The following describes two proteins that form a bound complex.

Contacts between the two chains:
Residue V81 in the second protein contacts residue G16 in the first protein (closest heavy-atom distance 4.2 Å).
Residue V81 in the second protein contacts residue W15 in the first protein (closest heavy-atom distance 3.7 Å).
Residue Y130 in the second protein is in contact with residue T9 in the first protein (closest heavy-atom distance 3.7 Å).
Residue Y126 in the second protein contacts residue W15 in the first protein (closest heavy-atom distance 3.0 Å).
Residue L131 in the second protein interacts with residue I11 in the first protein (closest heavy-atom distance 4.9 Å).
Residue V80 in the second protein is in contact with residue A17 in the first protein (closest heavy-atom distance 4.6 Å).
Residue L106 in the second protein contacts residue W15 in the first protein (closest heavy-atom distance 4.2 Å).
Residue L131 in the second protein interacts with residue V10 in the first protein (closest heavy-atom distance 2.9 Å).
Residue L131 in the second protein contacts residue T9 in the first protein (closest heavy-atom distance 3.4 Å).
Residue V79 in the second protein interacts with residue G16 in the first protein (closest heavy-atom distance 3.8 Å).
Residue S128 in the second protein is in contact with residue V12 in the first protein (closest heavy-atom distance 3.3 Å).
Residue D125 in the second protein is in contact with residue A17 in the first protein (closest heavy-atom distance 2.7 Å).
Residue D125 in the second protein interacts with residue G16 in the first protein (closest heavy-atom distance 3.4 Å).
Residue K117 in the second protein contacts residue I11 in the first protein (closest heavy-atom distance 4.4 Å).
Residue A8 in the second protein contacts residue T9 in the first protein (closest heavy-atom distance 3.9 Å).
Residue F127 in the second protein is in contact with residue G13 in the first protein (closest heavy-atom distance 4.4 Å).
Residue S128 in the second protein interacts with residue I11 in the first protein (closest heavy-atom distance 4.0 Å).
Residue D125 in the second protein is in contact with residue W15 in the first protein (closest heavy-atom distance 4.2 Å).
Residue Y126 in the second protein interacts with residue A17 in the first protein (closest heavy-atom distance 3.5 Å).
Residue M129 in the second protein is in contact with residue V10 in the first protein (closest heavy-atom distance 4.0 Å).
Residue Y126 in the second protein is in contact with residue G16 in the first protein (closest heavy-atom distance 4.1 Å).
Residue F127 in the second protein interacts with residue V12 in the first protein (closest heavy-atom distance 4.9 Å).
Residue Y130 in the second protein is in contact with residue V10 in the first protein (closest heavy-atom distance 3.4 Å).
Residue M129 in the second protein contacts residue V12 in the first protein (closest heavy-atom distance 2.9 Å).
Residue S128 in the second protein interacts with residue W15 in the first protein (closest heavy-atom distance 4.9 Å).
Residue F127 in the second protein interacts with residue P14 in the first protein (closest heavy-atom distance 3.2 Å).
Residue M129 in the second protein interacts with residue W15 in the first protein (closest heavy-atom distance 3.6 Å).
Residue L131 in the second protein interacts with residue V12 in the first protein (closest heavy-atom distance 3.9 Å).
Residue S128 in the second protein is in contact with residue G13 in the first protein (closest heavy-atom distance 3.5 Å).
Residue V114 in the second protein contacts residue T9 in the first protein (closest heavy-atom distance 4.8 Å).
Residue Y126 in the second protein is in contact with residue P14 in the first protein (closest heavy-atom distance 3.9 Å).
Residue L106 in the second protein contacts residue V12 in the first protein (closest heavy-atom distance 3.8 Å).
Residue V79 in the second protein contacts residue A17 in the first protein (closest heavy-atom distance 3.0 Å).
Residue S128 in the second protein interacts with residue P14 in the first protein (closest heavy-atom distance 3.2 Å).
Residue M129 in the second protein interacts with residue I11 in the first protein (closest heavy-atom distance 3.3 Å).
Residue F127 in the second protein interacts with residue W15 in the first protein (closest heavy-atom distance 3.0 Å).
Residue V80 in the second protein contacts residue G16 in the first protein (closest heavy-atom distance 4.7 Å).
Residue Y130 in the second protein contacts residue I11 in the first protein (closest heavy-atom distance 3.5 Å).
Residue T72 in the second protein interacts with residue G16 in the first protein (closest heavy-atom distance 3.5 Å).
Residue F104 in the second protein contacts residue W15 in the first protein (closest heavy-atom distance 3.5 Å).
Residue T72 in the second protein is in contact with residue W15 in the first protein (closest heavy-atom distance 4.2 Å).

Sequence of the second protein:
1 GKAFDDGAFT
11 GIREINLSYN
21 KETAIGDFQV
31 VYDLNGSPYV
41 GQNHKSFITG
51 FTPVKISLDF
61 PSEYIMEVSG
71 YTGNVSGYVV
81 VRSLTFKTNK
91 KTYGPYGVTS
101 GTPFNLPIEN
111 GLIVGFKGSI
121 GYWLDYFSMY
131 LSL

Sequence of the first protein:
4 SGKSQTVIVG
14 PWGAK